These two protein chains interact to form a complex.

Sequence of protein 2:
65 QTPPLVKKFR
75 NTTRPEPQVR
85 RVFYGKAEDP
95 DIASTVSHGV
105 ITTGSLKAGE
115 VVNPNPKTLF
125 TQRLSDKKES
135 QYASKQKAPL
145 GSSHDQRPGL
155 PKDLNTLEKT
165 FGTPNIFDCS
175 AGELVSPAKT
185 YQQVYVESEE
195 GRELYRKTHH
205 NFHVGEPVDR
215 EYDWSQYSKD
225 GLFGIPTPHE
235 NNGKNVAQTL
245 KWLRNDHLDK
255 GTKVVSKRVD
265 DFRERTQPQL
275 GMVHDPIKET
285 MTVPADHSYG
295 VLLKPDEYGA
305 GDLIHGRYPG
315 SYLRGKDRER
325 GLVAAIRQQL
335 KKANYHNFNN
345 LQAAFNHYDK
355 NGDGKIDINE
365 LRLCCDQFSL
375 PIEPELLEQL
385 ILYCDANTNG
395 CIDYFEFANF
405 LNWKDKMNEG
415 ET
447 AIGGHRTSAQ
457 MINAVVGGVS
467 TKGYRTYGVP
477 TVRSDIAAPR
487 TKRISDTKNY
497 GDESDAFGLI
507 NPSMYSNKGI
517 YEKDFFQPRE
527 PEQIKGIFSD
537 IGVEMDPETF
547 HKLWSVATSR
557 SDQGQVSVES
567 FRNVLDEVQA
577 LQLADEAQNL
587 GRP

Interface contacts:
Residue V258 in protein 2 interacts with residue Q339 in protein 1 (closest heavy-atom distance 3.3 Å).
Residue T256 in protein 2 interacts with residue I336 in protein 1 (closest heavy-atom distance 4.8 Å).
Residue T256 in protein 2 contacts residue K353 in protein 1 (closest heavy-atom distance 3.7 Å).
Residue E234 in protein 2 contacts residue A54 in protein 1 (closest heavy-atom distance 4.2 Å).
Residue T256 in protein 2 interacts with residue D333 in protein 1 (closest heavy-atom distance 3.5 Å).
Residue V258 in protein 2 is in contact with residue I336 in protein 1 (closest heavy-atom distance 4.0 Å).
Residue D250 in protein 2 contacts residue E295 in protein 1 (closest heavy-atom distance 4.7 Å).
Residue N236 in protein 2 interacts with residue A54 in protein 1 (closest heavy-atom distance 4.1 Å).

Sequence of protein 1:
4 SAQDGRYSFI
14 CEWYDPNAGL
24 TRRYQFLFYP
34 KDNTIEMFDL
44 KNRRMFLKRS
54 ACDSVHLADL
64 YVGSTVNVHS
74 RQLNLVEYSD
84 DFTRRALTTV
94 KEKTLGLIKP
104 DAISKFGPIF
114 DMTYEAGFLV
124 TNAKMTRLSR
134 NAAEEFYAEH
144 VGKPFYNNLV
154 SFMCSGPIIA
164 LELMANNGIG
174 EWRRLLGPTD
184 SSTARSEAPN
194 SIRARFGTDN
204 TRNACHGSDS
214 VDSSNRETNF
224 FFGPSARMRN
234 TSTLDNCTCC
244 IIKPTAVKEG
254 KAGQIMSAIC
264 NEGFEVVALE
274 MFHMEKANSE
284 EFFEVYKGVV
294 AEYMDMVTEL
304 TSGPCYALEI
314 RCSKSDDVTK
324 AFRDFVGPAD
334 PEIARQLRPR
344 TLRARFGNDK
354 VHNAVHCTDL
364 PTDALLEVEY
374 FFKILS